This data describes a binding interaction between two proteins.

Residue-level contacts at the interface:
Residue F222 in chain A is in contact with residue R249 in chain B (closest heavy-atom distance 3.9 Å).
Residue A274 in chain A contacts residue P219 in chain B (closest heavy-atom distance 3.5 Å).
Residue N220 in chain A is in contact with residue Y272 in chain B (closest heavy-atom distance 3.4 Å).
Residue Y272 in chain A interacts with residue F222 in chain B (closest heavy-atom distance 3.5 Å).
Residue R249 in chain A contacts residue N220 in chain B (closest heavy-atom distance 3.5 Å).
Residue R249 in chain A contacts residue F222 in chain B (closest heavy-atom distance 3.9 Å).
Residue S221 in chain A interacts with residue R249 in chain B (closest heavy-atom distance 2.8 Å).
Residue R249 in chain A is in contact with residue F281 in chain B (closest heavy-atom distance 3.8 Å).
Residue N220 in chain A is in contact with residue A274 in chain B (closest heavy-atom distance 2.8 Å).
Residue R240 in chain A is in contact with residue D43 in chain B (closest heavy-atom distance 2.9 Å).
Residue Y208 in chain A interacts with residue Q37 in chain B (closest heavy-atom distance 4.0 Å).
Residue P219 in chain A is in contact with residue R249 in chain B (closest heavy-atom distance 3.2 Å).
Residue L210 in chain A contacts residue Q37 in chain B (closest heavy-atom distance 4.2 Å).
Residue Y41 in chain A contacts residue K284 in chain B (closest heavy-atom distance 3.4 Å).
Residue D246 in chain A is in contact with residue T245 in chain B (closest heavy-atom distance 3.4 Å).
Residue R240 in chain A contacts residue Q40 in chain B (closest heavy-atom distance 3.2 Å).
Residue R249 in chain A contacts residue N211 in chain B (closest heavy-atom distance 3.4 Å).
Residue F222 in chain A interacts with residue Y272 in chain B (closest heavy-atom distance 3.5 Å).
Residue V34 in chain A interacts with residue L210 in chain B (closest heavy-atom distance 3.8 Å).
Residue Q40 in chain A interacts with residue Y206 in chain B (closest heavy-atom distance 2.7 Å).
Residue Q40 in chain A interacts with residue R240 in chain B (closest heavy-atom distance 3.2 Å).
Residue Y41 in chain A contacts residue Y208 in chain B (closest heavy-atom distance 3.3 Å).
Residue Y241 in chain A contacts residue Y41 in chain B (closest heavy-atom distance 3.9 Å).
Residue D246 in chain A is in contact with residue D246 in chain B (closest heavy-atom distance 4.2 Å).
Residue R249 in chain A is in contact with residue S221 in chain B (closest heavy-atom distance 2.7 Å).
Residue D246 in chain A is in contact with residue Y208 in chain B (closest heavy-atom distance 2.6 Å).
Residue F281 in chain A interacts with residue R249 in chain B (closest heavy-atom distance 3.8 Å).
Residue Y41 in chain A interacts with residue G242 in chain B (closest heavy-atom distance 3.6 Å).
Residue Y41 in chain A interacts with residue R240 in chain B (closest heavy-atom distance 3.3 Å).
Residue Q37 in chain A contacts residue Y208 in chain B (closest heavy-atom distance 3.9 Å).
Residue K284 in chain A contacts residue Y41 in chain B (closest heavy-atom distance 3.4 Å).
Residue T247 in chain A interacts with residue L210 in chain B (closest heavy-atom distance 3.6 Å).
Residue L244 in chain A interacts with residue Y41 in chain B (closest heavy-atom distance 3.7 Å).
Residue Q37 in chain A is in contact with residue Y206 in chain B (closest heavy-atom distance 3.0 Å).
Residue Y206 in chain A contacts residue Q37 in chain B (closest heavy-atom distance 3.2 Å).
Residue R249 in chain A contacts residue P219 in chain B (closest heavy-atom distance 3.1 Å).
Residue T245 in chain A interacts with residue T247 in chain B (closest heavy-atom distance 3.1 Å).
Residue R207 in chain A contacts residue Q37 in chain B (closest heavy-atom distance 2.9 Å).
Residue Y208 in chain A interacts with residue Y41 in chain B (closest heavy-atom distance 3.3 Å).
Residue N211 in chain A contacts residue R249 in chain B (closest heavy-atom distance 3.4 Å).
Residue D43 in chain A interacts with residue R240 in chain B (closest heavy-atom distance 2.9 Å).
Residue L210 in chain A interacts with residue T247 in chain B (closest heavy-atom distance 3.9 Å).
Residue T245 in chain A contacts residue D246 in chain B (closest heavy-atom distance 3.3 Å).
Residue E273 in chain A contacts residue N220 in chain B (closest heavy-atom distance 3.5 Å).
Residue Q37 in chain A is in contact with residue L210 in chain B (closest heavy-atom distance 4.2 Å).
Residue G242 in chain A contacts residue Y41 in chain B (closest heavy-atom distance 3.5 Å).
Residue Y41 in chain A contacts residue L244 in chain B (closest heavy-atom distance 3.8 Å).
Residue N220 in chain A contacts residue R249 in chain B (closest heavy-atom distance 3.6 Å).
Residue L210 in chain A is in contact with residue V34 in chain B (closest heavy-atom distance 4.0 Å).
Residue Q37 in chain A contacts residue R207 in chain B (closest heavy-atom distance 2.9 Å).
Residue P219 in chain A contacts residue A274 in chain B (closest heavy-atom distance 3.5 Å).
Residue Y41 in chain A contacts residue Y241 in chain B (closest heavy-atom distance 3.9 Å).
Residue N220 in chain A interacts with residue E273 in chain B (closest heavy-atom distance 3.6 Å).
Residue Y208 in chain A interacts with residue D246 in chain B (closest heavy-atom distance 2.6 Å).
Residue Y272 in chain A contacts residue N220 in chain B (closest heavy-atom distance 3.4 Å).
Residue Y206 in chain A is in contact with residue Q40 in chain B (closest heavy-atom distance 2.6 Å).
Residue Y41 in chain A is in contact with residue E286 in chain B (closest heavy-atom distance 4.2 Å).
Residue A274 in chain A is in contact with residue N220 in chain B (closest heavy-atom distance 2.8 Å).
Residue T247 in chain A contacts residue T245 in chain B (closest heavy-atom distance 3.0 Å).
Residue R240 in chain A contacts residue Y41 in chain B (closest heavy-atom distance 3.2 Å).

Sequence of chain A:
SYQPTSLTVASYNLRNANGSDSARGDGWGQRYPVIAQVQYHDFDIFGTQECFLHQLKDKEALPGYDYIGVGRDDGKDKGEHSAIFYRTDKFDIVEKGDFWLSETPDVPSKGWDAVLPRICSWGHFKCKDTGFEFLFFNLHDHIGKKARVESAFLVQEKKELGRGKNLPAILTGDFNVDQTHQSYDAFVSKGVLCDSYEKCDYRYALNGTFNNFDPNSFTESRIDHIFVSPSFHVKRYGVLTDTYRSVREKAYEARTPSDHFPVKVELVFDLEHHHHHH

Sequence of chain B:
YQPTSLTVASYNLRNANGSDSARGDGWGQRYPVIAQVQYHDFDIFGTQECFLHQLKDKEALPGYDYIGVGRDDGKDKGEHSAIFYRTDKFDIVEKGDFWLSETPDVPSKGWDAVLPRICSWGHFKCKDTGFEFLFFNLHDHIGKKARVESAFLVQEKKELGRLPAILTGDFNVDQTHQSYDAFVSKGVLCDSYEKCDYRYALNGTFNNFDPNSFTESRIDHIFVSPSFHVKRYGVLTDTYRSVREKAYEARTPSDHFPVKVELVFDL